Sequence of chain B:
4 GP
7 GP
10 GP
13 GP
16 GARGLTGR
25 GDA

Sequence of chain A:
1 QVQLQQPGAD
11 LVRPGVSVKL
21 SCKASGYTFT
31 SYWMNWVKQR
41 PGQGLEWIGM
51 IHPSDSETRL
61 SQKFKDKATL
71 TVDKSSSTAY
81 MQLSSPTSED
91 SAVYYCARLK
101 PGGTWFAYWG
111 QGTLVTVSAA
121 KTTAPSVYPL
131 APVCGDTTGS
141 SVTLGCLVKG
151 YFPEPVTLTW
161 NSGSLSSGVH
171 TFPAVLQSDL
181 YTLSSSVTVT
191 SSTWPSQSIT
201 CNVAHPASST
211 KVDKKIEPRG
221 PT

These two protein chains interact to form a complex.

Contacts between the two chains:
Residue M50 in chain A is in contact with residue L20 in chain B (closest heavy-atom distance 4.5 Å).
Residue G103 in chain A contacts residue A17 in chain B (closest heavy-atom distance 3.9 Å).
Residue R59 in chain A interacts with residue R23 in chain B (closest heavy-atom distance 3.9 Å).
Residue G102 in chain A contacts residue G16 in chain B (closest heavy-atom distance 4.1 Å).
Residue Q62 in chain A interacts with residue R23 in chain B (closest heavy-atom distance 3.7 Å).
Residue T104 in chain A interacts with residue A17 in chain B (closest heavy-atom distance 3.6 Å).
Residue G102 in chain A is in contact with residue A17 in chain B (closest heavy-atom distance 3.6 Å).
Residue T104 in chain A interacts with residue R18 in chain B (closest heavy-atom distance 4.4 Å).